Sequence of the second protein:
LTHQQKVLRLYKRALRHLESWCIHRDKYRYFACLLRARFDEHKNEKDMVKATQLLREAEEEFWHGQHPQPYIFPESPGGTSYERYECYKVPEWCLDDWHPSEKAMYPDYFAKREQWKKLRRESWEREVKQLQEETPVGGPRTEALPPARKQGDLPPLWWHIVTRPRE

Sequence of the first protein:
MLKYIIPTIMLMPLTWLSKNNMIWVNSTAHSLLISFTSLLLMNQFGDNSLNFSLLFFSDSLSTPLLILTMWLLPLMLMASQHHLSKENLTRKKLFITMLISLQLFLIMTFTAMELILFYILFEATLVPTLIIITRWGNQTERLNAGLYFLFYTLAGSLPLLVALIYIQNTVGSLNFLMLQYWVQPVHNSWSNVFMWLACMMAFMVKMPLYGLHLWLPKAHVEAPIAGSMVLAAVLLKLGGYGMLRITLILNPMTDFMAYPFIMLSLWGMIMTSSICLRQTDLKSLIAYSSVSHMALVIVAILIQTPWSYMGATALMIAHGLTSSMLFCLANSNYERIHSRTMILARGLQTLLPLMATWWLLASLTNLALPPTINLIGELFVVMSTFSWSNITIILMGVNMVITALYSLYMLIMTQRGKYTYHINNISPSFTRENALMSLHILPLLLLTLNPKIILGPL

Residue-level contacts at the interface:
Residue I426 in the first protein is in contact with residue D105 in the second protein (closest heavy-atom distance 4.1 Å).
Residue P428 in the first protein interacts with residue D105 in the second protein (closest heavy-atom distance 3.9 Å).
Residue L351 in the first protein interacts with residue P99 in the second protein (closest heavy-atom distance 4.1 Å).
Residue H422 in the first protein is in contact with residue W101 in the second protein (closest heavy-atom distance 3.7 Å).
Residue N424 in the first protein interacts with residue W101 in the second protein (closest heavy-atom distance 3.8 Å).
Residue I426 in the first protein is in contact with residue W101 in the second protein (closest heavy-atom distance 4.7 Å).
Residue I423 in the first protein contacts residue W101 in the second protein (closest heavy-atom distance 2.9 Å).
Residue G417 in the first protein interacts with residue E94 in the second protein (closest heavy-atom distance 3.6 Å).
Residue I426 in the first protein is in contact with residue D104 in the second protein (closest heavy-atom distance 4.9 Å).

This data describes a binding interaction between two proteins.